Sequence of the first protein:
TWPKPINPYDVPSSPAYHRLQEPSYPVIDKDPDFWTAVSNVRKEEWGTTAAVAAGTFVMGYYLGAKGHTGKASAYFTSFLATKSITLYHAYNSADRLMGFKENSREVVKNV

Contacts between the two chains:
Residue I41 in the second protein contacts residue M60 in the first protein (closest heavy-atom distance 3.5 Å).
Residue I17 in the second protein is in contact with residue F77 in the first protein (closest heavy-atom distance 3.7 Å).
Residue I16 in the second protein interacts with residue L81 in the first protein (closest heavy-atom distance 3.6 Å).
Residue D9 in the second protein contacts residue L88 in the first protein (closest heavy-atom distance 3.3 Å).
Residue N13 in the second protein interacts with residue L81 in the first protein (closest heavy-atom distance 2.9 Å).
Residue S42 in the second protein is in contact with residue L81 in the first protein (closest heavy-atom distance 4.0 Å).
Residue D34 in the second protein contacts residue L64 in the first protein (closest heavy-atom distance 3.9 Å).
Residue Y33 in the second protein contacts residue L64 in the first protein (closest heavy-atom distance 3.3 Å).
Residue F20 in the second protein contacts residue S74 in the first protein (closest heavy-atom distance 4.4 Å).
Residue I16 in the second protein contacts residue F80 in the first protein (closest heavy-atom distance 4.0 Å).
Residue W2 in the second protein is in contact with residue A95 in the first protein (closest heavy-atom distance 3.5 Å).
Residue W2 in the second protein contacts residue F35 in the first protein (closest heavy-atom distance 3.6 Å).
Residue I41 in the second protein contacts residue A82 in the first protein (closest heavy-atom distance 4.5 Å).
Residue I41 in the second protein is in contact with residue T78 in the first protein (closest heavy-atom distance 4.0 Å).
Residue C38 in the second protein is in contact with residue L81 in the first protein (closest heavy-atom distance 3.5 Å).
Residue E3 in the second protein interacts with residue Y92 in the first protein (closest heavy-atom distance 4.0 Å).
Residue S28 in the second protein is in contact with residue K67 in the first protein (closest heavy-atom distance 4.7 Å).
Residue A29 in the second protein is in contact with residue G68 in the first protein (closest heavy-atom distance 3.5 Å).
Residue I16 in the second protein is in contact with residue F77 in the first protein (closest heavy-atom distance 3.5 Å).
Residue F20 in the second protein interacts with residue A73 in the first protein (closest heavy-atom distance 3.9 Å).
Residue S28 in the second protein interacts with residue H69 in the first protein (closest heavy-atom distance 3.3 Å).
Residue E3 in the second protein interacts with residue D96 in the first protein (closest heavy-atom distance 4.8 Å).
Residue C38 in the second protein interacts with residue T78 in the first protein (closest heavy-atom distance 3.5 Å).
Residue W2 in the second protein interacts with residue D34 in the first protein (closest heavy-atom distance 3.4 Å).
Residue I17 in the second protein contacts residue L81 in the first protein (closest heavy-atom distance 4.1 Å).
Residue N13 in the second protein interacts with residue K84 in the first protein (closest heavy-atom distance 2.4 Å).
Residue E3 in the second protein interacts with residue F101 in the first protein (closest heavy-atom distance 4.4 Å).
Residue I12 in the second protein contacts residue K84 in the first protein (closest heavy-atom distance 3.7 Å).
Residue F84 in the second protein contacts residue Y18 in the first protein (closest heavy-atom distance 3.8 Å).
Residue E3 in the second protein is in contact with residue H19 in the first protein (closest heavy-atom distance 4.7 Å).
Residue L5 in the second protein is in contact with residue L88 in the first protein (closest heavy-atom distance 3.9 Å).
Residue D34 in the second protein interacts with residue G65 in the first protein (closest heavy-atom distance 4.2 Å).
Residue G37 in the second protein interacts with residue L64 in the first protein (closest heavy-atom distance 4.2 Å).
Residue E3 in the second protein contacts residue Y18 in the first protein (closest heavy-atom distance 4.1 Å).
Residue S28 in the second protein interacts with residue G68 in the first protein (closest heavy-atom distance 4.1 Å).
Residue N4 in the second protein is in contact with residue P16 in the first protein (closest heavy-atom distance 3.7 Å).
Residue Y33 in the second protein contacts residue K67 in the first protein (closest heavy-atom distance 3.5 Å).
Residue N13 in the second protein contacts residue S85 in the first protein (closest heavy-atom distance 3.0 Å).
Residue D9 in the second protein interacts with residue K84 in the first protein (closest heavy-atom distance 3.2 Å).
Residue L5 in the second protein is in contact with residue Y92 in the first protein (closest heavy-atom distance 4.9 Å).
Residue W2 in the second protein interacts with residue A91 in the first protein (closest heavy-atom distance 3.8 Å).
Residue C38 in the second protein interacts with residue F77 in the first protein (closest heavy-atom distance 3.8 Å).
Residue E3 in the second protein contacts residue R20 in the first protein (closest heavy-atom distance 3.4 Å).
Residue D34 in the second protein interacts with residue S74 in the first protein (closest heavy-atom distance 2.6 Å).
Residue N4 in the second protein is in contact with residue A17 in the first protein (closest heavy-atom distance 3.6 Å).
Residue Y7 in the second protein interacts with residue Y18 in the first protein (closest heavy-atom distance 3.3 Å).
Residue W2 in the second protein is in contact with residue Y92 in the first protein (closest heavy-atom distance 3.4 Å).
Residue D9 in the second protein interacts with residue S85 in the first protein (closest heavy-atom distance 3.6 Å).
Residue W2 in the second protein is in contact with residue P33 in the first protein (closest heavy-atom distance 3.1 Å).
Residue N4 in the second protein is in contact with residue Y18 in the first protein (closest heavy-atom distance 3.5 Å).
Residue D34 in the second protein is in contact with residue G61 in the first protein (closest heavy-atom distance 4.8 Å).
Residue M1 in the second protein contacts residue P33 in the first protein (closest heavy-atom distance 5.0 Å).
Residue I41 in the second protein contacts residue T57 in the first protein (closest heavy-atom distance 4.0 Å).
Residue M1 in the second protein interacts with residue P16 in the first protein (closest heavy-atom distance 4.9 Å).
Residue D34 in the second protein contacts residue T78 in the first protein (closest heavy-atom distance 4.9 Å).
Residue W2 in the second protein interacts with residue M99 in the first protein (closest heavy-atom distance 3.3 Å).
Residue D34 in the second protein is in contact with residue T70 in the first protein (closest heavy-atom distance 4.2 Å).
Residue I16 in the second protein contacts residue K84 in the first protein (closest heavy-atom distance 4.3 Å).
Residue W2 in the second protein contacts residue A38 in the first protein (closest heavy-atom distance 3.6 Å).
Residue F20 in the second protein is in contact with residue F77 in the first protein (closest heavy-atom distance 3.7 Å).

The following describes two proteins that form a bound complex.

Sequence of the second protein:
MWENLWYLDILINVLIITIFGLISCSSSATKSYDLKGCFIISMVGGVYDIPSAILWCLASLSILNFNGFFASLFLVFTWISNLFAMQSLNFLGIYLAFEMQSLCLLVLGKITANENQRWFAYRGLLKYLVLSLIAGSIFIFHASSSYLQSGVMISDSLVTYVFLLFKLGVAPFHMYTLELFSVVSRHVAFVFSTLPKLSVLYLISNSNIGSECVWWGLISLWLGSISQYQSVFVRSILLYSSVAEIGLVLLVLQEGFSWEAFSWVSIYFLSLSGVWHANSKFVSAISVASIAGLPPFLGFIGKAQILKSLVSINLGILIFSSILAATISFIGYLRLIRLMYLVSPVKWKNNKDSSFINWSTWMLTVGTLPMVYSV